Sequence of protein 1:
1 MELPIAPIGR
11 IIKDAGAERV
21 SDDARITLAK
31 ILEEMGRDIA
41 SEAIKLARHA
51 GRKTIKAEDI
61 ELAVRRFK

Sequence of protein 2:
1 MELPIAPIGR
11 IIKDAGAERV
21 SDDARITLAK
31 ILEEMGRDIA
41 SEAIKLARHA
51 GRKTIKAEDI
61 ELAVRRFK

This data describes a binding interaction between two proteins.

Residue-level contacts at the interface:
Residue S21 in protein 1 contacts residue I55 in protein 2 (closest heavy-atom distance 3.0 Å).
Residue I31 in protein 1 interacts with residue V64 in protein 2 (closest heavy-atom distance 3.4 Å).
Residue L3 in protein 1 contacts residue I8 in protein 2 (closest heavy-atom distance 3.4 Å).
Residue K53 in protein 1 contacts residue R19 in protein 2 (closest heavy-atom distance 3.5 Å).
Residue E18 in protein 1 interacts with residue K53 in protein 2 (closest heavy-atom distance 3.2 Å).
Residue E2 in protein 1 is in contact with residue I11 in protein 2 (closest heavy-atom distance 3.9 Å).
Residue G36 in protein 1 interacts with residue I11 in protein 2 (closest heavy-atom distance 3.8 Å).
Residue T27 in protein 1 contacts residue A57 in protein 2 (closest heavy-atom distance 3.6 Å).
Residue I55 in protein 1 is in contact with residue V20 in protein 2 (closest heavy-atom distance 3.8 Å).
Residue I8 in protein 1 interacts with residue L3 in protein 2 (closest heavy-atom distance 3.4 Å).
Residue I55 in protein 1 interacts with residue R19 in protein 2 (closest heavy-atom distance 2.9 Å).
Residue V64 in protein 1 is in contact with residue I31 in protein 2 (closest heavy-atom distance 3.4 Å).
Residue P4 in protein 1 contacts residue P4 in protein 2 (closest heavy-atom distance 3.8 Å).
Residue I60 in protein 1 interacts with residue A24 in protein 2 (closest heavy-atom distance 3.8 Å).
Residue S41 in protein 1 interacts with residue A15 in protein 2 (closest heavy-atom distance 3.8 Å).
Residue L32 in protein 1 interacts with residue L32 in protein 2 (closest heavy-atom distance 3.7 Å).
Residue R19 in protein 1 contacts residue K53 in protein 2 (closest heavy-atom distance 3.5 Å).
Residue S21 in protein 1 interacts with residue K56 in protein 2 (closest heavy-atom distance 3.6 Å).
Residue T54 in protein 1 is in contact with residue R19 in protein 2 (closest heavy-atom distance 3.3 Å).
Residue T27 in protein 1 is in contact with residue E61 in protein 2 (closest heavy-atom distance 3.9 Å).
Residue E2 in protein 1 interacts with residue D14 in protein 2 (closest heavy-atom distance 3.1 Å).
Residue I44 in protein 1 interacts with residue A17 in protein 2 (closest heavy-atom distance 3.5 Å).
Residue A40 in protein 1 is in contact with residue I12 in protein 2 (closest heavy-atom distance 3.9 Å).
Residue P7 in protein 1 is in contact with residue E2 in protein 2 (closest heavy-atom distance 3.6 Å).
Residue I11 in protein 1 interacts with residue E2 in protein 2 (closest heavy-atom distance 3.9 Å).
Residue A17 in protein 1 is in contact with residue I55 in protein 2 (closest heavy-atom distance 3.5 Å).
Residue I55 in protein 1 contacts residue S21 in protein 2 (closest heavy-atom distance 3.0 Å).
Residue A15 in protein 1 contacts residue I44 in protein 2 (closest heavy-atom distance 3.6 Å).
Residue R10 in protein 1 contacts residue E2 in protein 2 (closest heavy-atom distance 3.0 Å).
Residue I31 in protein 1 contacts residue I60 in protein 2 (closest heavy-atom distance 3.9 Å).
Residue I44 in protein 1 is in contact with residue A15 in protein 2 (closest heavy-atom distance 3.6 Å).
Residue V20 in protein 1 contacts residue I55 in protein 2 (closest heavy-atom distance 3.8 Å).
Residue A15 in protein 1 interacts with residue S41 in protein 2 (closest heavy-atom distance 3.8 Å).
Residue I44 in protein 1 interacts with residue G16 in protein 2 (closest heavy-atom distance 3.8 Å).
Residue D23 in protein 1 contacts residue A57 in protein 2 (closest heavy-atom distance 3.9 Å).
Residue I12 in protein 1 interacts with residue A40 in protein 2 (closest heavy-atom distance 3.9 Å).
Residue A17 in protein 1 contacts residue I44 in protein 2 (closest heavy-atom distance 3.5 Å).
Residue R37 in protein 1 contacts residue D14 in protein 2 (closest heavy-atom distance 3.8 Å).
Residue I55 in protein 1 contacts residue A17 in protein 2 (closest heavy-atom distance 3.5 Å).
Residue I55 in protein 1 interacts with residue A24 in protein 2 (closest heavy-atom distance 3.5 Å).
Residue R37 in protein 1 interacts with residue I11 in protein 2 (closest heavy-atom distance 3.8 Å).
Residue I12 in protein 1 contacts residue I44 in protein 2 (closest heavy-atom distance 3.9 Å).
Residue R19 in protein 1 contacts residue I55 in protein 2 (closest heavy-atom distance 2.9 Å).
Residue I11 in protein 1 contacts residue G36 in protein 2 (closest heavy-atom distance 3.8 Å).
Residue A24 in protein 1 contacts residue I55 in protein 2 (closest heavy-atom distance 3.5 Å).
Residue I11 in protein 1 is in contact with residue R37 in protein 2 (closest heavy-atom distance 3.8 Å).
Residue K56 in protein 1 contacts residue S21 in protein 2 (closest heavy-atom distance 3.6 Å).
Residue K56 in protein 1 interacts with residue A24 in protein 2 (closest heavy-atom distance 3.9 Å).
Residue I60 in protein 1 contacts residue I31 in protein 2 (closest heavy-atom distance 3.9 Å).
Residue E2 in protein 1 is in contact with residue P7 in protein 2 (closest heavy-atom distance 3.6 Å).
Residue E2 in protein 1 interacts with residue R10 in protein 2 (closest heavy-atom distance 3.0 Å).
Residue A24 in protein 1 is in contact with residue I60 in protein 2 (closest heavy-atom distance 3.8 Å).
Residue A57 in protein 1 contacts residue T27 in protein 2 (closest heavy-atom distance 3.6 Å).
Residue G16 in protein 1 interacts with residue I44 in protein 2 (closest heavy-atom distance 3.8 Å).
Residue A24 in protein 1 contacts residue K56 in protein 2 (closest heavy-atom distance 3.9 Å).
Residue R19 in protein 1 interacts with residue T54 in protein 2 (closest heavy-atom distance 3.3 Å).
Residue D14 in protein 1 interacts with residue R37 in protein 2 (closest heavy-atom distance 3.8 Å).
Residue K53 in protein 1 interacts with residue E18 in protein 2 (closest heavy-atom distance 3.2 Å).
Residue D14 in protein 1 is in contact with residue E2 in protein 2 (closest heavy-atom distance 3.1 Å).
Residue E61 in protein 1 contacts residue T27 in protein 2 (closest heavy-atom distance 3.9 Å).